Contacts between the two chains:
Residue N367 in chain B is in contact with residue E4 in chain A (closest heavy-atom distance 4.0 Å).
Residue M602 in chain B contacts residue M602 in chain A (closest heavy-atom distance 3.5 Å).
Residue N364 in chain B interacts with residue E4 in chain A (closest heavy-atom distance 2.4 Å).
Residue M602 in chain B contacts residue L605 in chain A (closest heavy-atom distance 3.6 Å).
Residue D601 in chain B contacts residue L578 in chain A (closest heavy-atom distance 3.6 Å).
Residue L606 in chain B contacts residue L605 in chain A (closest heavy-atom distance 3.5 Å).
Residue H24 in chain B is in contact with residue A199 in chain A (closest heavy-atom distance 3.1 Å).
Residue G368 in chain B contacts residue I6 in chain A (closest heavy-atom distance 4.0 Å).
Residue K19 in chain B interacts with residue D197 in chain A (closest heavy-atom distance 3.9 Å).
Residue S109 in chain B is in contact with residue S110 in chain A (closest heavy-atom distance 4.0 Å).
Residue L304 in chain B is in contact with residue L11 in chain A (closest heavy-atom distance 4.0 Å).
Residue I36 in chain B interacts with residue S476 in chain A (closest heavy-atom distance 3.9 Å).
Residue N21 in chain B contacts residue E308 in chain A (closest heavy-atom distance 4.0 Å).
Residue L605 in chain B is in contact with residue M602 in chain A (closest heavy-atom distance 3.4 Å).
Residue G368 in chain B is in contact with residue E4 in chain A (closest heavy-atom distance 3.1 Å).
Residue T25 in chain B contacts residue Q311 in chain A (closest heavy-atom distance 4.0 Å).
Residue V611 in chain B contacts residue L606 in chain A (closest heavy-atom distance 3.4 Å).
Residue I108 in chain B interacts with residue S110 in chain A (closest heavy-atom distance 3.4 Å).
Residue I108 in chain B contacts residue S111 in chain A (closest heavy-atom distance 3.1 Å).
Residue N364 in chain B contacts residue F5 in chain A (closest heavy-atom distance 3.8 Å).
Residue I6 in chain B interacts with residue V369 in chain A (closest heavy-atom distance 3.8 Å).
Residue S582 in chain B interacts with residue V616 in chain A (closest heavy-atom distance 3.7 Å).
Residue P79 in chain B contacts residue F514 in chain A (closest heavy-atom distance 3.7 Å).
Residue A7 in chain B interacts with residue E365 in chain A (closest heavy-atom distance 3.1 Å).
Residue E365 in chain B contacts residue T10 in chain A (closest heavy-atom distance 3.6 Å).
Residue E4 in chain B interacts with residue N367 in chain A (closest heavy-atom distance 2.5 Å).
Residue S111 in chain B interacts with residue I108 in chain A (closest heavy-atom distance 3.4 Å).
Residue T25 in chain B contacts residue W307 in chain A (closest heavy-atom distance 3.5 Å).
Residue K134 in chain B is in contact with residue L513 in chain A (closest heavy-atom distance 2.3 Å).
Residue Y617 in chain B is in contact with residue M615 in chain A (closest heavy-atom distance 3.7 Å).
Residue N21 in chain B is in contact with residue A199 in chain A (closest heavy-atom distance 3.3 Å).
Residue E583 in chain B is in contact with residue Y617 in chain A (closest heavy-atom distance 3.5 Å).
Residue K134 in chain B contacts residue F514 in chain A (closest heavy-atom distance 3.9 Å).
Residue L304 in chain B interacts with residue N14 in chain A (closest heavy-atom distance 3.6 Å).
Residue E308 in chain B is in contact with residue N21 in chain A (closest heavy-atom distance 3.3 Å).
Residue S109 in chain B is in contact with residue S109 in chain A (closest heavy-atom distance 2.7 Å).
Residue I36 in chain B contacts residue L473 in chain A (closest heavy-atom distance 3.3 Å).
Residue R31 in chain B is in contact with residue S428 in chain A (closest heavy-atom distance 3.5 Å).
Residue P79 in chain B interacts with residue L473 in chain A (closest heavy-atom distance 3.8 Å).
Residue Q311 in chain B is in contact with residue N21 in chain A (closest heavy-atom distance 3.1 Å).
Residue I592 in chain B contacts residue V613 in chain A (closest heavy-atom distance 3.9 Å).
Residue E4 in chain B interacts with residue G368 in chain A (closest heavy-atom distance 3.0 Å).
Residue I36 in chain B interacts with residue L477 in chain A (closest heavy-atom distance 4.0 Å).
Residue E365 in chain B is in contact with residue F5 in chain A (closest heavy-atom distance 3.3 Å).
Residue N133 in chain B is in contact with residue L513 in chain A (closest heavy-atom distance 3.5 Å).
Residue E365 in chain B is in contact with residue A7 in chain A (closest heavy-atom distance 3.1 Å).
Residue F5 in chain B interacts with residue E365 in chain A (closest heavy-atom distance 3.4 Å).
Residue M602 in chain B contacts residue D601 in chain A (closest heavy-atom distance 3.8 Å).
Residue N21 in chain B interacts with residue D197 in chain A (closest heavy-atom distance 3.0 Å).
Residue Y617 in chain B is in contact with residue P612 in chain A (closest heavy-atom distance 4.0 Å).
Residue A199 in chain B contacts residue N21 in chain A (closest heavy-atom distance 3.8 Å).
Residue E4 in chain B interacts with residue N364 in chain A (closest heavy-atom distance 3.3 Å).
Residue Y77 in chain B contacts residue L473 in chain A (closest heavy-atom distance 3.9 Å).
Residue E3 in chain B contacts residue N364 in chain A (closest heavy-atom distance 2.7 Å).
Residue A76 in chain B is in contact with residue L473 in chain A (closest heavy-atom distance 3.9 Å).
Residue G20 in chain B interacts with residue A199 in chain A (closest heavy-atom distance 4.0 Å).
Residue N21 in chain B is in contact with residue Q311 in chain A (closest heavy-atom distance 2.5 Å).
Residue A199 in chain B interacts with residue H24 in chain A (closest heavy-atom distance 3.2 Å).
Residue V611 in chain B contacts residue P609 in chain A (closest heavy-atom distance 3.7 Å).
Residue A199 in chain B interacts with residue G20 in chain A (closest heavy-atom distance 3.9 Å).

Sequence of chain B:
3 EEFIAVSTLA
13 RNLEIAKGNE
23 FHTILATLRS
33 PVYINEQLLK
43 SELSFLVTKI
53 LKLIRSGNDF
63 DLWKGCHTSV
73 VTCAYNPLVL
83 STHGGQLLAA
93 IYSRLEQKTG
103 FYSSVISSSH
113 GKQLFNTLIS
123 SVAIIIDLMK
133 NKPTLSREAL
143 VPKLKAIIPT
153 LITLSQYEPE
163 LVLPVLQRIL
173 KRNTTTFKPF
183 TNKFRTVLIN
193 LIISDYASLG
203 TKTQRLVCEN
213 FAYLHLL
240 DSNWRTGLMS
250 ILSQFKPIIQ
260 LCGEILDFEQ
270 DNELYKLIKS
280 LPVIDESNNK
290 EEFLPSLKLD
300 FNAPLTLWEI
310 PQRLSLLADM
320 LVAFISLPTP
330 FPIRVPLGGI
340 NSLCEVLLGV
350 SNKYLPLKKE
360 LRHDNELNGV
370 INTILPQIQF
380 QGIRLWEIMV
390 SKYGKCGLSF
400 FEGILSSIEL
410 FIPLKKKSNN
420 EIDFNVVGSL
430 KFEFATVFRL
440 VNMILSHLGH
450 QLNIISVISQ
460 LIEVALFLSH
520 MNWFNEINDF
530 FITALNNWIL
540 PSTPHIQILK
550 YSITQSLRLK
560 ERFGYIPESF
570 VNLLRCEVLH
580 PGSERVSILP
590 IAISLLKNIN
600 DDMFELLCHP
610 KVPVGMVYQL

Sequence of chain A:
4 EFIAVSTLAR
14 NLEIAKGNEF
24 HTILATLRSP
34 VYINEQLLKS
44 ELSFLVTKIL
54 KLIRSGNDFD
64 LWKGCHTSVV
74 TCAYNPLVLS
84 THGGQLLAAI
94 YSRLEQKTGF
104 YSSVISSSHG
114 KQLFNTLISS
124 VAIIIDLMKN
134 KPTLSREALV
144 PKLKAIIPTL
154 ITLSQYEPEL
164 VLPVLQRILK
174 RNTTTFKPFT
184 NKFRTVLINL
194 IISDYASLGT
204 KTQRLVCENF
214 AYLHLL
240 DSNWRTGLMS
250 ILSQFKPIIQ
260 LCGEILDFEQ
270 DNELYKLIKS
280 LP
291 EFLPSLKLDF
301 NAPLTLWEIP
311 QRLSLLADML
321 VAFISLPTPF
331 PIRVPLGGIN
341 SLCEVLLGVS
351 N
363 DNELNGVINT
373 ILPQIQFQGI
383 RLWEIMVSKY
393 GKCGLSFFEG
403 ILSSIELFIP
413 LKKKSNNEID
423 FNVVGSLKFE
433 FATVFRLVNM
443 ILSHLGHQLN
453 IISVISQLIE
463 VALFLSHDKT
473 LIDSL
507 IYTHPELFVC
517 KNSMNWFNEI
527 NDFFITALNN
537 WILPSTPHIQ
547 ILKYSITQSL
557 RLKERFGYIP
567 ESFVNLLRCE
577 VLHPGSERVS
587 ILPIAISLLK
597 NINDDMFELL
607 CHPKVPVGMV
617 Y

The following describes two proteins that form a bound complex.